Interface contacts:
Residue Y382 in chain B contacts residue L274 in chain A (closest heavy-atom distance 3.5 Å).
Residue Y413 in chain B interacts with residue A281 in chain A (closest heavy-atom distance 3.7 Å).
Residue Y413 in chain B is in contact with residue G283 in chain A (closest heavy-atom distance 3.5 Å).
Residue G431 in chain B is in contact with residue Y279 in chain A (closest heavy-atom distance 3.7 Å).
Residue S403 in chain B interacts with residue E284 in chain A (closest heavy-atom distance 4.0 Å).
Residue N377 in chain B contacts residue D271 in chain A (closest heavy-atom distance 3.1 Å).
Residue G412 in chain B is in contact with residue A282 in chain A (closest heavy-atom distance 3.7 Å).
Residue Q432 in chain B interacts with residue A281 in chain A (closest heavy-atom distance 3.8 Å).
Residue R402 in chain B interacts with residue E284 in chain A (closest heavy-atom distance 4.4 Å).
Residue K385 in chain B contacts residue E256 in chain A (closest heavy-atom distance 4.9 Å).
Residue I415 in chain B is in contact with residue G286 in chain A (closest heavy-atom distance 4.5 Å).
Residue N440 in chain B interacts with residue G286 in chain A (closest heavy-atom distance 3.3 Å).
Residue A378 in chain B interacts with residue D271 in chain A (closest heavy-atom distance 3.7 Å).
Residue L434 in chain B is in contact with residue L274 in chain A (closest heavy-atom distance 3.5 Å).
Residue L477 in chain B contacts residue E284 in chain A (closest heavy-atom distance 4.2 Å).
Residue K380 in chain B interacts with residue H259 in chain A (closest heavy-atom distance 4.3 Å).
Residue R435 in chain B is in contact with residue L274 in chain A (closest heavy-atom distance 3.3 Å).
Residue Y413 in chain B is in contact with residue A282 in chain A (closest heavy-atom distance 4.6 Å).
Residue R435 in chain B contacts residue D275 in chain A (closest heavy-atom distance 3.2 Å).
Residue I415 in chain B contacts residue G285 in chain A (closest heavy-atom distance 4.4 Å).
Residue Q432 in chain B interacts with residue Y279 in chain A (closest heavy-atom distance 3.1 Å).
Residue Y382 in chain B interacts with residue L272 in chain A (closest heavy-atom distance 4.3 Å).
Residue R376 in chain B interacts with residue H259 in chain A (closest heavy-atom distance 3.2 Å).
Residue R435 in chain B is in contact with residue T280 in chain A (closest heavy-atom distance 3.6 Å).
Residue E480 in chain B is in contact with residue E284 in chain A (closest heavy-atom distance 4.1 Å).
Residue M373 in chain B is in contact with residue L263 in chain A (closest heavy-atom distance 3.6 Å).
Residue I411 in chain B contacts residue G283 in chain A (closest heavy-atom distance 3.6 Å).
Residue I374 in chain B interacts with residue L272 in chain A (closest heavy-atom distance 4.4 Å).
Residue Y413 in chain B interacts with residue G285 in chain A (closest heavy-atom distance 4.5 Å).
Residue R443 in chain B contacts residue G286 in chain A (closest heavy-atom distance 2.9 Å).
Residue Y382 in chain B contacts residue D273 in chain A (closest heavy-atom distance 4.4 Å).
Residue D439 in chain B is in contact with residue E287 in chain A (closest heavy-atom distance 4.2 Å).
Residue A404 in chain B contacts residue E284 in chain A (closest heavy-atom distance 3.3 Å).
Residue K438 in chain B contacts residue L274 in chain A (closest heavy-atom distance 3.7 Å).
Residue T430 in chain B interacts with residue L272 in chain A (closest heavy-atom distance 4.3 Å).
Residue I415 in chain B contacts residue E284 in chain A (closest heavy-atom distance 3.2 Å).
Residue E480 in chain B interacts with residue G286 in chain A (closest heavy-atom distance 4.9 Å).
Residue I411 in chain B is in contact with residue E284 in chain A (closest heavy-atom distance 3.3 Å).
Residue K385 in chain B interacts with residue N260 in chain A (closest heavy-atom distance 4.7 Å).
Residue N377 in chain B interacts with residue N265 in chain A (closest heavy-atom distance 4.0 Å).
Residue Y413 in chain B is in contact with residue E284 in chain A (closest heavy-atom distance 3.2 Å).
Residue N377 in chain B interacts with residue L263 in chain A (closest heavy-atom distance 3.9 Å).
Residue Y382 in chain B contacts residue D275 in chain A (closest heavy-atom distance 4.9 Å).
Residue K381 in chain B contacts residue D271 in chain A (closest heavy-atom distance 3.3 Å).
Residue R376 in chain B is in contact with residue L263 in chain A (closest heavy-atom distance 3.7 Å).
Residue D439 in chain B contacts residue T280 in chain A (closest heavy-atom distance 4.9 Å).
Residue R414 in chain B contacts residue E284 in chain A (closest heavy-atom distance 2.8 Å).
Residue R443 in chain B interacts with residue E287 in chain A (closest heavy-atom distance 4.0 Å).
Residue K438 in chain B contacts residue D275 in chain A (closest heavy-atom distance 2.5 Å).
Residue K380 in chain B contacts residue N260 in chain A (closest heavy-atom distance 2.5 Å).
Residue G431 in chain B contacts residue L274 in chain A (closest heavy-atom distance 4.6 Å).
Residue I374 in chain B is in contact with residue Y269 in chain A (closest heavy-atom distance 3.3 Å).
Residue G412 in chain B contacts residue G283 in chain A (closest heavy-atom distance 4.9 Å).
Residue N440 in chain B is in contact with residue G285 in chain A (closest heavy-atom distance 4.4 Å).
Residue E480 in chain B contacts residue G285 in chain A (closest heavy-atom distance 3.5 Å).
Residue I374 in chain B contacts residue D271 in chain A (closest heavy-atom distance 4.0 Å).
Residue K380 in chain B contacts residue L263 in chain A (closest heavy-atom distance 3.6 Å).
Residue I411 in chain B is in contact with residue A282 in chain A (closest heavy-atom distance 3.2 Å).

This data describes a binding interaction between two proteins.

Sequence of chain A:
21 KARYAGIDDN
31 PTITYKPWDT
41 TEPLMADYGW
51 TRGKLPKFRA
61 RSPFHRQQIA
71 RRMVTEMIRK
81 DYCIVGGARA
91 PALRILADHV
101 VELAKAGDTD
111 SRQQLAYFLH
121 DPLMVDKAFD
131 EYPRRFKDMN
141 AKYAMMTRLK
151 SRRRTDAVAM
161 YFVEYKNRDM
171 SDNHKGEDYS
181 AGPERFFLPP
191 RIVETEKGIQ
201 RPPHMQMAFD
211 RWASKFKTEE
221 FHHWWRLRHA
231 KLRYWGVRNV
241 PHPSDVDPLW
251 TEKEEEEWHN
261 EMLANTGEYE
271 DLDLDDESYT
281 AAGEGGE

Sequence of chain B:
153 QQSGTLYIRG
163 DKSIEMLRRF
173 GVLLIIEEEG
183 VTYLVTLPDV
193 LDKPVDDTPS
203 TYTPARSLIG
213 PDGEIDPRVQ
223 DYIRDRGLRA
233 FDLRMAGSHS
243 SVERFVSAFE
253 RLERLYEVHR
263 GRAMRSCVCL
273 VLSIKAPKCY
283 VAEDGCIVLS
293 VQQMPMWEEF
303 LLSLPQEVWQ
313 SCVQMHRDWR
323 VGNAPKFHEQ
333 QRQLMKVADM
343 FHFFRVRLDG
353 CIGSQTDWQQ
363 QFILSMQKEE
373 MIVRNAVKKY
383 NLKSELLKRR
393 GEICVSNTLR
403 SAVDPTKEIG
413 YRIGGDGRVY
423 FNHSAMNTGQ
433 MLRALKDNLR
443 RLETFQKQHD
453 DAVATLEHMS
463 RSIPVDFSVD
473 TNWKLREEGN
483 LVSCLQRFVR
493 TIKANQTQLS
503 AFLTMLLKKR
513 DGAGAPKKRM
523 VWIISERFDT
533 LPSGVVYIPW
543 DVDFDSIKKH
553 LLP